Contacts between the two chains:
Residue M282 in protein 2 interacts with residue I12 in protein 1 (closest heavy-atom distance 3.6 Å).
Residue K309 in protein 2 interacts with residue N16 in protein 1 (closest heavy-atom distance 4.3 Å).
Residue E324 in protein 2 interacts with residue I8 in protein 1 (closest heavy-atom distance 3.4 Å).
Residue I291 in protein 2 is in contact with residue N16 in protein 1 (closest heavy-atom distance 3.7 Å).
Residue M282 in protein 2 contacts residue R13 in protein 1 (closest heavy-atom distance 4.4 Å).
Residue M325 in protein 2 contacts residue I8 in protein 1 (closest heavy-atom distance 4.0 Å).
Residue S283 in protein 2 interacts with residue N16 in protein 1 (closest heavy-atom distance 3.5 Å).
Residue S323 in protein 2 contacts residue I8 in protein 1 (closest heavy-atom distance 4.4 Å).
Residue E365 in protein 2 contacts residue Q9 in protein 1 (closest heavy-atom distance 3.2 Å).
Residue I279 in protein 2 is in contact with residue I12 in protein 1 (closest heavy-atom distance 4.6 Å).
Residue I291 in protein 2 interacts with residue L15 in protein 1 (closest heavy-atom distance 4.8 Å).
Residue E365 in protein 2 interacts with residue R13 in protein 1 (closest heavy-atom distance 2.9 Å).
Residue T288 in protein 2 is in contact with residue N16 in protein 1 (closest heavy-atom distance 3.5 Å).
Residue K309 in protein 2 is in contact with residue L15 in protein 1 (closest heavy-atom distance 3.2 Å).
Residue L307 in protein 2 interacts with residue T11 in protein 1 (closest heavy-atom distance 4.5 Å).
Residue S283 in protein 2 is in contact with residue I12 in protein 1 (closest heavy-atom distance 3.7 Å).
Residue M282 in protein 2 interacts with residue Q9 in protein 1 (closest heavy-atom distance 3.4 Å).
Residue L307 in protein 2 contacts residue I8 in protein 1 (closest heavy-atom distance 4.1 Å).
Residue L307 in protein 2 contacts residue I12 in protein 1 (closest heavy-atom distance 3.7 Å).
Residue M282 in protein 2 contacts residue I8 in protein 1 (closest heavy-atom distance 4.7 Å).
Residue L307 in protein 2 contacts residue L15 in protein 1 (closest heavy-atom distance 4.3 Å).
Residue I291 in protein 2 interacts with residue I12 in protein 1 (closest heavy-atom distance 4.1 Å).

The following describes two proteins that form a bound complex.

Sequence of protein 2:
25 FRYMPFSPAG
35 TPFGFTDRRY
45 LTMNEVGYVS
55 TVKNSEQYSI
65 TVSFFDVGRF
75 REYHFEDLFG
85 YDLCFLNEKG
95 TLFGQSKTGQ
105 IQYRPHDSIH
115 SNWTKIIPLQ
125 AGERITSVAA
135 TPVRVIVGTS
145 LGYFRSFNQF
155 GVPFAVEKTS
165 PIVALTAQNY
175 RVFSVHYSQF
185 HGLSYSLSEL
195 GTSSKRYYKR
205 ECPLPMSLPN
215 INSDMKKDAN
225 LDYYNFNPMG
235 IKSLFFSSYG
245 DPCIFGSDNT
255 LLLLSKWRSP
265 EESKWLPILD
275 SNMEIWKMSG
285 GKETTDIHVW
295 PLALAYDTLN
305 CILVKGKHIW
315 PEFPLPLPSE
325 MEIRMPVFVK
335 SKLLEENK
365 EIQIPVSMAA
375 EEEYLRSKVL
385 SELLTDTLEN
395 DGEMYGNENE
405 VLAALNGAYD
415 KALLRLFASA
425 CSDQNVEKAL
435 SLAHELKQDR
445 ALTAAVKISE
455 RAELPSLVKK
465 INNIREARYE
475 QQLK

Sequence of protein 1:
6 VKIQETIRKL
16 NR